Sequence of chain A:
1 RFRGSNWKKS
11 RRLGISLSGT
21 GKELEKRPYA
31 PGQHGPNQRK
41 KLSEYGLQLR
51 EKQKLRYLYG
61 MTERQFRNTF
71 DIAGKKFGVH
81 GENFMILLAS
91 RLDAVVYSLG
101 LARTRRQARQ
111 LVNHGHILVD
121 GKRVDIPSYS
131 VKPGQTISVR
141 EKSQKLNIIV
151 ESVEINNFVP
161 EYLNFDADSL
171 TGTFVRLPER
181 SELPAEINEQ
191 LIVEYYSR

Sequence of chain B:
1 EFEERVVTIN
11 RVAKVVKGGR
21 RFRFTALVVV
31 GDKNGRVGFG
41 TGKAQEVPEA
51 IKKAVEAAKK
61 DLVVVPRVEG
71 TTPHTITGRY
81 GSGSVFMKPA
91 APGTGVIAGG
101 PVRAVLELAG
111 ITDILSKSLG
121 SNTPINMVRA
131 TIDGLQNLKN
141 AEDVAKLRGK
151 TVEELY

This data describes a binding interaction between two proteins.

Contacts between the two chains:
Residue V79 in chain A is in contact with residue G95 in chain B (closest heavy-atom distance 4.1 Å).
Residue Q190 in chain A interacts with residue V96 in chain B (closest heavy-atom distance 4.6 Å).
Residue V79 in chain A interacts with residue G93 in chain B (closest heavy-atom distance 3.3 Å).
Residue V79 in chain A contacts residue T94 in chain B (closest heavy-atom distance 3.6 Å).